Contacts between the two chains:
Residue T203 in chain A is in contact with residue Q93 in chain B (closest heavy-atom distance 3.2 Å).
Residue R164 in chain A is in contact with residue T80 in chain B (closest heavy-atom distance 4.6 Å).
Residue A158 in chain A interacts with residue L76 in chain B (closest heavy-atom distance 4.3 Å).
Residue K178 in chain A contacts residue V74 in chain B (closest heavy-atom distance 3.4 Å).
Residue F213 in chain A contacts residue R101 in chain B (closest heavy-atom distance 3.6 Å).
Residue R195 in chain A contacts residue S84 in chain B (closest heavy-atom distance 2.9 Å).
Residue F128 in chain A interacts with residue S91 in chain B (closest heavy-atom distance 3.4 Å).
Residue K178 in chain A is in contact with residue N75 in chain B (closest heavy-atom distance 4.0 Å).
Residue K120 in chain A contacts residue N98 in chain B (closest heavy-atom distance 4.0 Å).
Residue K120 in chain A is in contact with residue I94 in chain B (closest heavy-atom distance 4.6 Å).
Residue E177 in chain A interacts with residue N75 in chain B (closest heavy-atom distance 3.0 Å).
Residue T203 in chain A interacts with residue V90 in chain B (closest heavy-atom distance 3.3 Å).
Residue L125 in chain A contacts residue S91 in chain B (closest heavy-atom distance 4.4 Å).
Residue I116 in chain A is in contact with residue Q97 in chain B (closest heavy-atom distance 3.5 Å).
Residue L125 in chain A interacts with residue L95 in chain B (closest heavy-atom distance 4.2 Å).
Residue E209 in chain A is in contact with residue R101 in chain B (closest heavy-atom distance 2.9 Å).
Residue F128 in chain A interacts with residue L95 in chain B (closest heavy-atom distance 3.9 Å).
Residue L202 in chain A contacts residue I94 in chain B (closest heavy-atom distance 4.1 Å).
Residue V179 in chain A contacts residue N75 in chain B (closest heavy-atom distance 3.6 Å).
Residue K178 in chain A is in contact with residue H71 in chain B (closest heavy-atom distance 4.0 Å).
Residue D127 in chain A contacts residue T85 in chain B (closest heavy-atom distance 3.2 Å).
Residue L174 in chain A interacts with residue L72 in chain B (closest heavy-atom distance 3.9 Å).
Residue D127 in chain A is in contact with residue S84 in chain B (closest heavy-atom distance 3.1 Å).
Residue L188 in chain A is in contact with residue T82 in chain B (closest heavy-atom distance 3.6 Å).
Residue Q175 in chain A is in contact with residue D70 in chain B (closest heavy-atom distance 3.8 Å).
Residue K178 in chain A interacts with residue F78 in chain B (closest heavy-atom distance 3.8 Å).
Residue I171 in chain A is in contact with residue L72 in chain B (closest heavy-atom distance 3.7 Å).
Residue Q175 in chain A interacts with residue R69 in chain B (closest heavy-atom distance 4.2 Å).
Residue E207 in chain A is in contact with residue Q93 in chain B (closest heavy-atom distance 3.3 Å).
Residue R164 in chain A interacts with residue R83 in chain B (closest heavy-atom distance 3.8 Å).
Residue I206 in chain A interacts with residue Q93 in chain B (closest heavy-atom distance 3.5 Å).
Residue Q129 in chain A interacts with residue T85 in chain B (closest heavy-atom distance 4.0 Å).
Residue L174 in chain A is in contact with residue H71 in chain B (closest heavy-atom distance 3.8 Å).
Residue Y199 in chain A is in contact with residue V90 in chain B (closest heavy-atom distance 4.2 Å).
Residue Q132 in chain A is in contact with residue L95 in chain B (closest heavy-atom distance 4.6 Å).
Residue D127 in chain A interacts with residue R83 in chain B (closest heavy-atom distance 3.4 Å).
Residue Q129 in chain A contacts residue E88 in chain B (closest heavy-atom distance 2.9 Å).
Residue T183 in chain A is in contact with residue F78 in chain B (closest heavy-atom distance 4.0 Å).
Residue Y199 in chain A is in contact with residue V86 in chain B (closest heavy-atom distance 3.7 Å).
Residue K210 in chain A contacts residue R96 in chain B (closest heavy-atom distance 4.3 Å).
Residue Q175 in chain A contacts residue L72 in chain B (closest heavy-atom distance 3.5 Å).
Residue E177 in chain A interacts with residue H71 in chain B (closest heavy-atom distance 3.2 Å).
Residue Q175 in chain A interacts with residue H71 in chain B (closest heavy-atom distance 4.0 Å).
Residue E160 in chain A is in contact with residue T80 in chain B (closest heavy-atom distance 4.5 Å).
Residue L174 in chain A is in contact with residue N75 in chain B (closest heavy-atom distance 2.5 Å).
Residue V179 in chain A interacts with residue F78 in chain B (closest heavy-atom distance 3.6 Å).
Residue L174 in chain A is in contact with residue L76 in chain B (closest heavy-atom distance 4.5 Å).
Residue E117 in chain A contacts residue Q97 in chain B (closest heavy-atom distance 3.2 Å).
Residue Y199 in chain A contacts residue I94 in chain B (closest heavy-atom distance 4.2 Å).
Residue I206 in chain A is in contact with residue I94 in chain B (closest heavy-atom distance 4.0 Å).
Residue F128 in chain A is in contact with residue Q92 in chain B (closest heavy-atom distance 4.4 Å).
Residue L125 in chain A interacts with residue I94 in chain B (closest heavy-atom distance 4.0 Å).
Residue L174 in chain A contacts residue L79 in chain B (closest heavy-atom distance 3.9 Å).
Residue K120 in chain A is in contact with residue Q97 in chain B (closest heavy-atom distance 3.5 Å).
Residue I206 in chain A contacts residue Q97 in chain B (closest heavy-atom distance 4.3 Å).
Residue K131 in chain A contacts residue E88 in chain B (closest heavy-atom distance 4.2 Å).
Residue D163 in chain A is in contact with residue R83 in chain B (closest heavy-atom distance 4.4 Å).
Residue R164 in chain A is in contact with residue L79 in chain B (closest heavy-atom distance 2.4 Å).
Residue L161 in chain A is in contact with residue L76 in chain B (closest heavy-atom distance 3.6 Å).
Residue P169 in chain A is in contact with residue L79 in chain B (closest heavy-atom distance 4.4 Å).

Sequence of chain B:
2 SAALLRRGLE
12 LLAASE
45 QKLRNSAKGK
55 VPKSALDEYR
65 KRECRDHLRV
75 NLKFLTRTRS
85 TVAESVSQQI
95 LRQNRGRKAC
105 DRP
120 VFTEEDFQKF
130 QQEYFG

Sequence of chain A:
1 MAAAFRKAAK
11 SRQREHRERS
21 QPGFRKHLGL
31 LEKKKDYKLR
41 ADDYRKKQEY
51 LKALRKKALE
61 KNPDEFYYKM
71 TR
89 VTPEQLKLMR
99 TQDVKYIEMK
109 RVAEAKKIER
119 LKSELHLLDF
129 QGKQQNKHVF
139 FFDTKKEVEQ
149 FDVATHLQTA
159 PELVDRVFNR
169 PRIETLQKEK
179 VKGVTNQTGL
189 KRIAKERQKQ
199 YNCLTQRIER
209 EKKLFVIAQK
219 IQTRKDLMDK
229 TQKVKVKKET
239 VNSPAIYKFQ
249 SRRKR

These two protein chains interact to form a complex.